These two protein chains interact to form a complex.

Sequence of chain A:
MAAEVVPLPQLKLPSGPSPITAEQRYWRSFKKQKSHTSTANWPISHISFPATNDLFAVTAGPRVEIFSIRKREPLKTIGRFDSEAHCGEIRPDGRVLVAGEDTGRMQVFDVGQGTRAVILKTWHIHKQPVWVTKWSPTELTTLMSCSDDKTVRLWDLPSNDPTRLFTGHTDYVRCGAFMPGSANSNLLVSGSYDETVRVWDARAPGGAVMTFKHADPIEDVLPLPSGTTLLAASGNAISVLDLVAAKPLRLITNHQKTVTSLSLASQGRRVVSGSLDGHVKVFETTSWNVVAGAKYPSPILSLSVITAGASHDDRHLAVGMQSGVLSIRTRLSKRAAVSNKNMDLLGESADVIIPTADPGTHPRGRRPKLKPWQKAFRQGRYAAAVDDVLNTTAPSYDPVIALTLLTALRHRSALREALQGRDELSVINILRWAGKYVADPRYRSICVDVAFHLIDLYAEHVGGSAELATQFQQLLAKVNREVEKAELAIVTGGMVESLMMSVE

Sequence of chain B:
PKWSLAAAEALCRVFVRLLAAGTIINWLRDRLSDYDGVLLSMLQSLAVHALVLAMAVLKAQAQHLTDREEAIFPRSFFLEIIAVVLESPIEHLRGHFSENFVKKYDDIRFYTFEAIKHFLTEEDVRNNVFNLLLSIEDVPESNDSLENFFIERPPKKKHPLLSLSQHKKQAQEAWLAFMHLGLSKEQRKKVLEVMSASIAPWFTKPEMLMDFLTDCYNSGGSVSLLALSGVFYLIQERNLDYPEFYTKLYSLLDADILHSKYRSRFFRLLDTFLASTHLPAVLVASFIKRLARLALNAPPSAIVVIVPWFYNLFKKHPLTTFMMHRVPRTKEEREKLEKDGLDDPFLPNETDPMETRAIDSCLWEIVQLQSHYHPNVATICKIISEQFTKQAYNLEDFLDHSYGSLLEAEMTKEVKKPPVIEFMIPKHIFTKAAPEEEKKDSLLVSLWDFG

Residue-level contacts at the interface:
Residue Y210 in chain A is in contact with residue P374 in chain B (closest heavy-atom distance 4.2 Å).